Sequence of protein 1:
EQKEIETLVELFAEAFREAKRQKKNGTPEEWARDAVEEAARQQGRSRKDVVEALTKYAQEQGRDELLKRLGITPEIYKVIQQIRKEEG

These two protein chains interact to form a complex.

Sequence of protein 2:
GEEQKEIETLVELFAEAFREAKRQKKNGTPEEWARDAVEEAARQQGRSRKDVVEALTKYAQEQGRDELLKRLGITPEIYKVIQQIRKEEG

Interface contacts:
Residue R39 in protein 2 interacts with residue E92 in protein 1 (closest heavy-atom distance 2.9 Å).
Residue R69 in protein 2 contacts residue P80 in protein 1 (closest heavy-atom distance 3.6 Å).
Residue R90 in protein 2 interacts with residue E58 in protein 1 (closest heavy-atom distance 3.3 Å).
Residue P34 in protein 2 is in contact with residue I82 in protein 1 (closest heavy-atom distance 3.9 Å).
Residue R69 in protein 2 contacts residue D70 in protein 1 (closest heavy-atom distance 3.6 Å).
Residue I82 in protein 2 contacts residue L76 in protein 1 (closest heavy-atom distance 3.8 Å).
Residue D70 in protein 2 contacts residue G68 in protein 1 (closest heavy-atom distance 3.5 Å).
Residue T61 in protein 2 contacts residue R90 in protein 1 (closest heavy-atom distance 3.5 Å).
Residue E35 in protein 2 is in contact with residue V85 in protein 1 (closest heavy-atom distance 3.8 Å).
Residue I86 in protein 2 contacts residue L60 in protein 1 (closest heavy-atom distance 4.0 Å).
Residue T79 in protein 2 contacts residue R69 in protein 1 (closest heavy-atom distance 3.3 Å).
Residue I78 in protein 2 is in contact with residue I82 in protein 1 (closest heavy-atom distance 3.7 Å).
Residue Y83 in protein 2 is in contact with residue A64 in protein 1 (closest heavy-atom distance 3.4 Å).
Residue Q88 in protein 2 interacts with residue E35 in protein 1 (closest heavy-atom distance 3.5 Å).
Residue I86 in protein 2 is in contact with residue L72 in protein 1 (closest heavy-atom distance 4.1 Å).
Residue I86 in protein 2 is in contact with residue T61 in protein 1 (closest heavy-atom distance 4.1 Å).
Residue Y83 in protein 2 is in contact with residue L73 in protein 1 (closest heavy-atom distance 3.4 Å).
Residue Y83 in protein 2 interacts with residue L72 in protein 1 (closest heavy-atom distance 3.2 Å).
Residue L72 in protein 2 interacts with residue I86 in protein 1 (closest heavy-atom distance 4.0 Å).
Residue I89 in protein 2 interacts with residue V42 in protein 1 (closest heavy-atom distance 4.0 Å).
Residue V42 in protein 2 interacts with residue I89 in protein 1 (closest heavy-atom distance 4.3 Å).
Residue V57 in protein 2 interacts with residue R90 in protein 1 (closest heavy-atom distance 3.8 Å).
Residue I89 in protein 2 contacts residue R39 in protein 1 (closest heavy-atom distance 3.6 Å).
Residue F22 in protein 2 interacts with residue I82 in protein 1 (closest heavy-atom distance 3.9 Å).
Residue V85 in protein 2 interacts with residue E35 in protein 1 (closest heavy-atom distance 3.6 Å).
Residue L73 in protein 2 contacts residue P80 in protein 1 (closest heavy-atom distance 4.0 Å).
Residue T61 in protein 2 contacts residue Y83 in protein 1 (closest heavy-atom distance 3.9 Å).
Residue E93 in protein 2 is in contact with residue R53 in protein 1 (closest heavy-atom distance 3.2 Å).
Residue A38 in protein 2 is in contact with residue I82 in protein 1 (closest heavy-atom distance 3.8 Å).
Residue I82 in protein 2 interacts with residue L73 in protein 1 (closest heavy-atom distance 3.5 Å).
Residue R53 in protein 2 interacts with residue E93 in protein 1 (closest heavy-atom distance 3.3 Å).
Residue E92 in protein 2 contacts residue R39 in protein 1 (closest heavy-atom distance 2.6 Å).
Residue V85 in protein 2 interacts with residue A38 in protein 1 (closest heavy-atom distance 4.1 Å).
Residue L73 in protein 2 is in contact with residue I82 in protein 1 (closest heavy-atom distance 3.7 Å).
Residue Y83 in protein 2 contacts residue G68 in protein 1 (closest heavy-atom distance 4.2 Å).
Residue E93 in protein 2 contacts residue K54 in protein 1 (closest heavy-atom distance 3.6 Å).
Residue R90 in protein 2 interacts with residue V57 in protein 1 (closest heavy-atom distance 4.0 Å).
Residue R69 in protein 2 is in contact with residue T79 in protein 1 (closest heavy-atom distance 4.3 Å).
Residue I89 in protein 2 interacts with residue V57 in protein 1 (closest heavy-atom distance 3.6 Å).
Residue R39 in protein 2 interacts with residue I89 in protein 1 (closest heavy-atom distance 3.8 Å).
Residue L60 in protein 2 contacts residue I86 in protein 1 (closest heavy-atom distance 4.2 Å).
Residue I86 in protein 2 interacts with residue V57 in protein 1 (closest heavy-atom distance 4.2 Å).
Residue V57 in protein 2 is in contact with residue I89 in protein 1 (closest heavy-atom distance 3.6 Å).
Residue K54 in protein 2 interacts with residue E93 in protein 1 (closest heavy-atom distance 3.6 Å).
Residue D70 in protein 2 is in contact with residue D70 in protein 1 (closest heavy-atom distance 2.9 Å).
Residue P80 in protein 2 interacts with residue R69 in protein 1 (closest heavy-atom distance 4.2 Å).
Residue I82 in protein 2 is in contact with residue A38 in protein 1 (closest heavy-atom distance 4.1 Å).
Residue T61 in protein 2 is in contact with residue Q87 in protein 1 (closest heavy-atom distance 3.2 Å).
Residue D70 in protein 2 is in contact with residue R69 in protein 1 (closest heavy-atom distance 3.1 Å).
Residue Q87 in protein 2 contacts residue T61 in protein 1 (closest heavy-atom distance 4.0 Å).
Residue R69 in protein 2 contacts residue Y83 in protein 1 (closest heavy-atom distance 3.8 Å).
Residue P80 in protein 2 interacts with residue L73 in protein 1 (closest heavy-atom distance 3.9 Å).
Residue R69 in protein 2 contacts residue I78 in protein 1 (closest heavy-atom distance 3.8 Å).
Residue R39 in protein 2 interacts with residue Q88 in protein 1 (closest heavy-atom distance 4.0 Å).
Residue Q88 in protein 2 is in contact with residue R39 in protein 1 (closest heavy-atom distance 3.4 Å).
Residue V57 in protein 2 contacts residue I86 in protein 1 (closest heavy-atom distance 4.2 Å).
Residue Y83 in protein 2 contacts residue R69 in protein 1 (closest heavy-atom distance 2.6 Å).
Residue A38 in protein 2 is in contact with residue V85 in protein 1 (closest heavy-atom distance 3.6 Å).
Residue R90 in protein 2 interacts with residue T61 in protein 1 (closest heavy-atom distance 3.2 Å).
Residue A64 in protein 2 contacts residue Y83 in protein 1 (closest heavy-atom distance 3.4 Å).